Sequence of chain A:
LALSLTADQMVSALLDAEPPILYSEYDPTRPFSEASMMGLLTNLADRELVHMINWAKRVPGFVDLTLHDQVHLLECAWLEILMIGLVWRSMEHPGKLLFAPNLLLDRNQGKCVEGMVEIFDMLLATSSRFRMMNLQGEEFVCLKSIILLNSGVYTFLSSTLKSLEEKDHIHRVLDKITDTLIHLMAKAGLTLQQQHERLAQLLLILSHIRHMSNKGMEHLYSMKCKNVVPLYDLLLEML

This data describes a binding interaction between two proteins.

Sequence of chain B:
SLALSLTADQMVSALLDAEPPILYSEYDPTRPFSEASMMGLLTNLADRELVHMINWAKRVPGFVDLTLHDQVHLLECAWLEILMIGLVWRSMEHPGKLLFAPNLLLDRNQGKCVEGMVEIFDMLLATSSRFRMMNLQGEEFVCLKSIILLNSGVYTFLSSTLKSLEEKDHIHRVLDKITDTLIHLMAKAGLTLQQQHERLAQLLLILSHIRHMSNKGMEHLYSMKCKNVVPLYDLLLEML

Residue-level contacts at the interface:
Residue L212 in chain B contacts residue L213 in chain A (closest heavy-atom distance 3.9 Å).
Residue L213 in chain B contacts residue L212 in chain A (closest heavy-atom distance 4.1 Å).
Residue D184 in chain B is in contact with residue E206 in chain A (closest heavy-atom distance 3.1 Å).
Residue H205 in chain B is in contact with residue D188 in chain A (closest heavy-atom distance 3.5 Å).
Residue H205 in chain B is in contact with residue H205 in chain A (closest heavy-atom distance 3.9 Å).
Residue R219 in chain B interacts with residue H217 in chain A (closest heavy-atom distance 3.8 Å).
Residue E206 in chain B is in contact with residue D188 in chain A (closest heavy-atom distance 3.5 Å).
Residue E206 in chain B contacts residue D184 in chain A (closest heavy-atom distance 3.2 Å).
Residue Q210 in chain B is in contact with residue D184 in chain A (closest heavy-atom distance 4.1 Å).
Residue R219 in chain B is in contact with residue H220 in chain A (closest heavy-atom distance 3.2 Å).
Residue L213 in chain B contacts residue I155 in chain A (closest heavy-atom distance 3.6 Å).
Residue H205 in chain B interacts with residue T187 in chain A (closest heavy-atom distance 3.4 Å).
Residue I191 in chain B is in contact with residue H205 in chain A (closest heavy-atom distance 3.9 Å).
Residue Y163 in chain B interacts with residue L213 in chain A (closest heavy-atom distance 3.7 Å).
Residue Y163 in chain B interacts with residue I214 in chain A (closest heavy-atom distance 3.3 Å).
Residue T187 in chain B interacts with residue A209 in chain A (closest heavy-atom distance 3.5 Å).
Residue T164 in chain B contacts residue M131 in chain A (closest heavy-atom distance 4.1 Å).
Residue D184 in chain B interacts with residue Q210 in chain A (closest heavy-atom distance 3.9 Å).
Residue T164 in chain B interacts with residue H217 in chain A (closest heavy-atom distance 3.6 Å).
Residue I155 in chain B contacts residue L213 in chain A (closest heavy-atom distance 3.5 Å).
Residue A209 in chain B interacts with residue T187 in chain A (closest heavy-atom distance 3.6 Å).
Residue H180 in chain B interacts with residue R138 in chain A (closest heavy-atom distance 3.2 Å).
Residue L212 in chain B contacts residue A209 in chain A (closest heavy-atom distance 3.5 Å).
Residue L208 in chain B contacts residue H205 in chain A (closest heavy-atom distance 3.9 Å).
Residue I214 in chain B is in contact with residue Y163 in chain A (closest heavy-atom distance 4.0 Å).
Residue S216 in chain B is in contact with residue R219 in chain A (closest heavy-atom distance 2.9 Å).
Residue T187 in chain B is in contact with residue H205 in chain A (closest heavy-atom distance 3.7 Å).
Residue L213 in chain B interacts with residue N159 in chain A (closest heavy-atom distance 3.5 Å).
Residue L183 in chain B interacts with residue L213 in chain A (closest heavy-atom distance 4.1 Å).
Residue E227 in chain B interacts with residue E227 in chain A (closest heavy-atom distance 2.9 Å).
Residue L213 in chain B contacts residue L183 in chain A (closest heavy-atom distance 4.2 Å).
Residue Y163 in chain B interacts with residue A134 in chain A (closest heavy-atom distance 3.5 Å).
Residue H217 in chain B is in contact with residue R219 in chain A (closest heavy-atom distance 4.0 Å).
Residue Y163 in chain B contacts residue H217 in chain A (closest heavy-atom distance 3.2 Å).
Residue N223 in chain B contacts residue N223 in chain A (closest heavy-atom distance 2.5 Å).
Residue H220 in chain B contacts residue N223 in chain A (closest heavy-atom distance 3.4 Å).
Residue A209 in chain B is in contact with residue L212 in chain A (closest heavy-atom distance 3.6 Å).
Residue L215 in chain B is in contact with residue S216 in chain A (closest heavy-atom distance 3.9 Å).
Residue L215 in chain B is in contact with residue L213 in chain A (closest heavy-atom distance 3.5 Å).
Residue Y163 in chain B contacts residue R138 in chain A (closest heavy-atom distance 4.1 Å).
Residue H220 in chain B contacts residue R219 in chain A (closest heavy-atom distance 3.2 Å).
Residue R138 in chain B interacts with residue H180 in chain A (closest heavy-atom distance 3.7 Å).
Residue S216 in chain B interacts with residue L215 in chain A (closest heavy-atom distance 4.0 Å).
Residue H217 in chain B is in contact with residue T164 in chain A (closest heavy-atom distance 3.8 Å).
Residue L201 in chain B contacts residue L201 in chain A (closest heavy-atom distance 3.7 Å).
Residue S216 in chain B interacts with residue S216 in chain A (closest heavy-atom distance 4.2 Å).
Residue H205 in chain B is in contact with residue I191 in chain A (closest heavy-atom distance 3.2 Å).
Residue T187 in chain B is in contact with residue E206 in chain A (closest heavy-atom distance 4.1 Å).
Residue D188 in chain B interacts with residue Q202 in chain A (closest heavy-atom distance 2.8 Å).
Residue R219 in chain B is in contact with residue S216 in chain A (closest heavy-atom distance 2.9 Å).
Residue N159 in chain B contacts residue L213 in chain A (closest heavy-atom distance 3.6 Å).
Residue L213 in chain B is in contact with residue L215 in chain A (closest heavy-atom distance 3.8 Å).
Residue Q202 in chain B contacts residue D188 in chain A (closest heavy-atom distance 3.0 Å).
Residue H205 in chain B contacts residue L208 in chain A (closest heavy-atom distance 3.7 Å).
Residue L212 in chain B interacts with residue L212 in chain A (closest heavy-atom distance 4.2 Å).
Residue A134 in chain B interacts with residue Y163 in chain A (closest heavy-atom distance 3.9 Å).
Residue D188 in chain B interacts with residue E206 in chain A (closest heavy-atom distance 3.0 Å).
Residue L213 in chain B is in contact with residue Y163 in chain A (closest heavy-atom distance 4.0 Å).
Residue N223 in chain B interacts with residue H220 in chain A (closest heavy-atom distance 3.2 Å).
Residue H217 in chain B interacts with residue Y163 in chain A (closest heavy-atom distance 3.2 Å).